Contacts between the two chains:
Residue C147 in protein 1 interacts with residue G124 in protein 2 (closest heavy-atom distance 4.7 Å).
Residue R223 in protein 1 contacts residue L122 in protein 2 (closest heavy-atom distance 4.1 Å).
Residue S148 in protein 1 contacts residue N121 in protein 2 (closest heavy-atom distance 3.2 Å).
Residue E146 in protein 1 contacts residue I125 in protein 2 (closest heavy-atom distance 3.8 Å).
Residue E146 in protein 1 is in contact with residue G124 in protein 2 (closest heavy-atom distance 2.7 Å).
Residue C204 in protein 1 interacts with residue I123 in protein 2 (closest heavy-atom distance 5.0 Å).
Residue C204 in protein 1 is in contact with residue G124 in protein 2 (closest heavy-atom distance 5.0 Å).
Residue E152 in protein 1 contacts residue N121 in protein 2 (closest heavy-atom distance 4.9 Å).

Sequence of protein 1:
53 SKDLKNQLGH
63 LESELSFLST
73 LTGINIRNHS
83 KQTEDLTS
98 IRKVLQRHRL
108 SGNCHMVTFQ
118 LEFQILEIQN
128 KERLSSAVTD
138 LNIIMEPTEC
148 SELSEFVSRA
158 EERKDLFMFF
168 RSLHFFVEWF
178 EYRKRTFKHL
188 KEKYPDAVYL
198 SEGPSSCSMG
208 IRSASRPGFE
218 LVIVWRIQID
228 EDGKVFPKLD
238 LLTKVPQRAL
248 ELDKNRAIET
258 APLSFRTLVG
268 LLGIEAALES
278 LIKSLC

Sequence of protein 2:
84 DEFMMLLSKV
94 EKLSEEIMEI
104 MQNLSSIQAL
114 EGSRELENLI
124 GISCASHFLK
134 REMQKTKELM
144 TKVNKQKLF

These two protein chains interact to form a complex.